Sequence of chain B:
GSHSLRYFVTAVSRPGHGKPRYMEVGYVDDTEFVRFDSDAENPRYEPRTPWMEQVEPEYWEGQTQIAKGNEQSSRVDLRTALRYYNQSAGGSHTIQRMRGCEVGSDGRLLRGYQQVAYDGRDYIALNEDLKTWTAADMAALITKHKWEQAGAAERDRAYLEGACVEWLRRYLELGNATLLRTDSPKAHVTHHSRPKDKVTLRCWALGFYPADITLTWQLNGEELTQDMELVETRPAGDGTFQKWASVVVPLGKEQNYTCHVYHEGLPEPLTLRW

This data describes a binding interaction between two proteins.

Interface contacts:
Residue D156 in chain B is in contact with residue Q3 in chain A (closest heavy-atom distance 4.4 Å).
Residue I142 in chain B is in contact with residue I8 in chain A (closest heavy-atom distance 4.9 Å).
Residue N70 in chain B is in contact with residue S4 in chain A (closest heavy-atom distance 3.3 Å).
Residue R155 in chain B is in contact with residue E6 in chain A (closest heavy-atom distance 2.8 Å).
Residue Q63 in chain B interacts with residue I1 in chain A (closest heavy-atom distance 3.5 Å).
Residue T80 in chain B interacts with residue I8 in chain A (closest heavy-atom distance 3.4 Å).
Residue A163 in chain B is in contact with residue I1 in chain A (closest heavy-atom distance 4.0 Å).
Residue Y123 in chain B contacts residue I8 in chain A (closest heavy-atom distance 3.6 Å).
Residue Y22 in chain B is in contact with residue I5 in chain A (closest heavy-atom distance 4.6 Å).
Residue K146 in chain B contacts residue R7 in chain A (closest heavy-atom distance 4.9 Å).
Residue A152 in chain B interacts with residue E6 in chain A (closest heavy-atom distance 3.6 Å).
Residue W147 in chain B is in contact with residue R7 in chain A (closest heavy-atom distance 2.6 Å).
Residue N70 in chain B contacts residue Q2 in chain A (closest heavy-atom distance 3.9 Å).
Residue Q63 in chain B contacts residue Q2 in chain A (closest heavy-atom distance 2.7 Å).
Residue W147 in chain B contacts residue E6 in chain A (closest heavy-atom distance 3.5 Å).
Residue R99 in chain B contacts residue Q2 in chain A (closest heavy-atom distance 2.5 Å).
Residue R99 in chain B contacts residue S4 in chain A (closest heavy-atom distance 3.4 Å).
Residue Y171 in chain B interacts with residue I1 in chain A (closest heavy-atom distance 2.7 Å).
Residue N70 in chain B interacts with residue Q3 in chain A (closest heavy-atom distance 3.3 Å).
Residue W167 in chain B interacts with residue I1 in chain A (closest heavy-atom distance 3.3 Å).
Residue D77 in chain B is in contact with residue E6 in chain A (closest heavy-atom distance 4.3 Å).
Residue E24 in chain B is in contact with residue Q2 in chain A (closest heavy-atom distance 3.2 Å).
Residue I66 in chain B is in contact with residue S4 in chain A (closest heavy-atom distance 3.8 Å).
Residue S73 in chain B is in contact with residue I5 in chain A (closest heavy-atom distance 4.3 Å).
Residue Y159 in chain B is in contact with residue Q2 in chain A (closest heavy-atom distance 4.1 Å).
Residue W147 in chain B interacts with residue I8 in chain A (closest heavy-atom distance 4.3 Å).
Residue R97 in chain B is in contact with residue R7 in chain A (closest heavy-atom distance 4.4 Å).
Residue Y159 in chain B is in contact with residue I1 in chain A (closest heavy-atom distance 2.6 Å).
Residue I95 in chain B is in contact with residue I8 in chain A (closest heavy-atom distance 4.0 Å).
Residue I66 in chain B is in contact with residue Q2 in chain A (closest heavy-atom distance 3.5 Å).
Residue V9 in chain B interacts with residue Q2 in chain A (closest heavy-atom distance 4.0 Å).
Residue I66 in chain B interacts with residue Q3 in chain A (closest heavy-atom distance 3.3 Å).
Residue C164 in chain B contacts residue I1 in chain A (closest heavy-atom distance 4.9 Å).
Residue R97 in chain B is in contact with residue I5 in chain A (closest heavy-atom distance 3.6 Å).
Residue Y7 in chain B contacts residue Q2 in chain A (closest heavy-atom distance 3.3 Å).
Residue A150 in chain B contacts residue E6 in chain A (closest heavy-atom distance 4.0 Å).
Residue R99 in chain B is in contact with residue I5 in chain A (closest heavy-atom distance 4.0 Å).
Residue D77 in chain B interacts with residue I5 in chain A (closest heavy-atom distance 4.5 Å).
Residue V76 in chain B contacts residue R7 in chain A (closest heavy-atom distance 4.2 Å).
Residue R155 in chain B contacts residue Q3 in chain A (closest heavy-atom distance 4.3 Å).
Residue Q63 in chain B is in contact with residue Q3 in chain A (closest heavy-atom distance 5.0 Å).
Residue D77 in chain B is in contact with residue I8 in chain A (closest heavy-atom distance 3.0 Å).
Residue K146 in chain B interacts with residue I8 in chain A (closest heavy-atom distance 3.3 Å).
Residue S74 in chain B is in contact with residue I5 in chain A (closest heavy-atom distance 3.6 Å).
Residue D77 in chain B interacts with residue R7 in chain A (closest heavy-atom distance 3.6 Å).
Residue V116 in chain B interacts with residue I8 in chain A (closest heavy-atom distance 4.5 Å).
Residue R97 in chain B is in contact with residue I8 in chain A (closest heavy-atom distance 3.7 Å).
Residue Y159 in chain B interacts with residue Q3 in chain A (closest heavy-atom distance 3.3 Å).
Residue T143 in chain B interacts with residue R7 in chain A (closest heavy-atom distance 4.6 Å).
Residue Y45 in chain B is in contact with residue Q2 in chain A (closest heavy-atom distance 3.9 Å).
Residue Y59 in chain B interacts with residue I1 in chain A (closest heavy-atom distance 4.0 Å).
Residue N70 in chain B contacts residue I5 in chain A (closest heavy-atom distance 3.0 Å).
Residue T143 in chain B interacts with residue I8 in chain A (closest heavy-atom distance 2.7 Å).
Residue R97 in chain B is in contact with residue E6 in chain A (closest heavy-atom distance 2.9 Å).
Residue S73 in chain B is in contact with residue R7 in chain A (closest heavy-atom distance 3.2 Å).
Residue Y7 in chain B interacts with residue I1 in chain A (closest heavy-atom distance 2.9 Å).
Residue L5 in chain B contacts residue I1 in chain A (closest heavy-atom distance 4.0 Å).
Residue Y84 in chain B contacts residue I8 in chain A (closest heavy-atom distance 2.7 Å).
Residue R99 in chain B is in contact with residue Q3 in chain A (closest heavy-atom distance 3.1 Å).

Sequence of chain A:
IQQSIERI